Sequence of protein 1:
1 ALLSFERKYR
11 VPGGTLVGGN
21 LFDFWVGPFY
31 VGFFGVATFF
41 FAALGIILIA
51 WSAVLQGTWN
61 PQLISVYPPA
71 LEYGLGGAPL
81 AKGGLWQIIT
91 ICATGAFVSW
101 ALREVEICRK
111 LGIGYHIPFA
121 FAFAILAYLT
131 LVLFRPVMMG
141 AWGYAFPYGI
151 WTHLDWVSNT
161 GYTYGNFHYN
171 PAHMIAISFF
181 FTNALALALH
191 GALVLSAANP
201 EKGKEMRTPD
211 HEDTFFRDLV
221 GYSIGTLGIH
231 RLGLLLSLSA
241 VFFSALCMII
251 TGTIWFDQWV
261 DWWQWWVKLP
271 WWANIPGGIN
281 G

Sequence of protein 2:
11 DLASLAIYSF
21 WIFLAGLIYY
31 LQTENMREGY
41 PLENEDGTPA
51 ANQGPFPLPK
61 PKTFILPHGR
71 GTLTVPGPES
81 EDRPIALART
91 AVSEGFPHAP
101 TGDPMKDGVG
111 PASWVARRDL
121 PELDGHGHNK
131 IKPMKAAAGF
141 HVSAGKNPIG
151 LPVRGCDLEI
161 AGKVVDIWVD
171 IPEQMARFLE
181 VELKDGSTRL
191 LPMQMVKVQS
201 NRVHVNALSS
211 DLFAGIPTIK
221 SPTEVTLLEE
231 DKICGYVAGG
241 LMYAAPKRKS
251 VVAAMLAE

This data describes a binding interaction between two proteins.

Residue-level contacts at the interface:
Residue M206 in protein 1 contacts residue I65 in protein 2 (closest heavy-atom distance 2.9 Å).
Residue L2 in protein 1 interacts with residue L42 in protein 2 (closest heavy-atom distance 3.2 Å).
Residue D210 in protein 1 contacts residue P172 in protein 2 (closest heavy-atom distance 3.2 Å).
Residue R7 in protein 1 contacts residue I85 in protein 2 (closest heavy-atom distance 3.4 Å).
Residue R10 in protein 1 interacts with residue P97 in protein 2 (closest heavy-atom distance 3.2 Å).
Residue S4 in protein 1 is in contact with residue E79 in protein 2 (closest heavy-atom distance 3.9 Å).
Residue G112 in protein 1 interacts with residue A238 in protein 2 (closest heavy-atom distance 3.6 Å).
Residue V11 in protein 1 contacts residue Y243 in protein 2 (closest heavy-atom distance 3.5 Å).
Residue Y9 in protein 1 is in contact with residue G110 in protein 2 (closest heavy-atom distance 3.8 Å).
Residue D23 in protein 1 interacts with residue P97 in protein 2 (closest heavy-atom distance 3.2 Å).
Residue K8 in protein 1 interacts with residue G110 in protein 2 (closest heavy-atom distance 2.8 Å).
Residue F24 in protein 1 is in contact with residue G95 in protein 2 (closest heavy-atom distance 3.2 Å).
Residue K8 in protein 1 contacts residue R83 in protein 2 (closest heavy-atom distance 3.6 Å).
Residue A1 in protein 1 interacts with residue A50 in protein 2 (closest heavy-atom distance 3.6 Å).
Residue G14 in protein 1 interacts with residue M242 in protein 2 (closest heavy-atom distance 3.7 Å).
Residue S4 in protein 1 interacts with residue E43 in protein 2 (closest heavy-atom distance 3.5 Å).
Residue P12 in protein 1 contacts residue H98 in protein 2 (closest heavy-atom distance 3.4 Å).
Residue Y9 in protein 1 interacts with residue S113 in protein 2 (closest heavy-atom distance 3.5 Å).
Residue D210 in protein 1 is in contact with residue G125 in protein 2 (closest heavy-atom distance 3.2 Å).
Residue P209 in protein 1 is in contact with residue E173 in protein 2 (closest heavy-atom distance 3.9 Å).
Residue R7 in protein 1 interacts with residue L87 in protein 2 (closest heavy-atom distance 3.0 Å).
Residue K8 in protein 1 interacts with residue S113 in protein 2 (closest heavy-atom distance 3.3 Å).
Residue P12 in protein 1 is in contact with residue P97 in protein 2 (closest heavy-atom distance 3.9 Å).
Residue R7 in protein 1 is in contact with residue E45 in protein 2 (closest heavy-atom distance 3.5 Å).
Residue E205 in protein 1 interacts with residue P67 in protein 2 (closest heavy-atom distance 3.9 Å).
Residue A198 in protein 1 is in contact with residue F64 in protein 2 (closest heavy-atom distance 3.3 Å).
Residue L2 in protein 1 contacts residue E43 in protein 2 (closest heavy-atom distance 2.9 Å).
Residue V11 in protein 1 contacts residue G110 in protein 2 (closest heavy-atom distance 3.5 Å).
Residue W25 in protein 1 contacts residue G95 in protein 2 (closest heavy-atom distance 3.0 Å).
Residue D213 in protein 1 contacts residue P172 in protein 2 (closest heavy-atom distance 3.8 Å).
Residue R109 in protein 1 is in contact with residue M242 in protein 2 (closest heavy-atom distance 3.5 Å).
Residue P12 in protein 1 contacts residue A99 in protein 2 (closest heavy-atom distance 3.7 Å).
Residue M206 in protein 1 interacts with residue P67 in protein 2 (closest heavy-atom distance 3.6 Å).
Residue T208 in protein 1 interacts with residue G125 in protein 2 (closest heavy-atom distance 3.8 Å).
Residue P12 in protein 1 contacts residue M242 in protein 2 (closest heavy-atom distance 3.9 Å).
Residue L3 in protein 1 interacts with residue Y40 in protein 2 (closest heavy-atom distance 3.9 Å).
Residue E205 in protein 1 contacts residue I65 in protein 2 (closest heavy-atom distance 3.3 Å).
Residue V11 in protein 1 contacts residue P111 in protein 2 (closest heavy-atom distance 3.6 Å).
Residue T226 in protein 1 contacts residue E173 in protein 2 (closest heavy-atom distance 3.3 Å).
Residue K8 in protein 1 interacts with residue E81 in protein 2 (closest heavy-atom distance 3.3 Å).
Residue A1 in protein 1 interacts with residue E43 in protein 2 (closest heavy-atom distance 3.6 Å).
Residue F24 in protein 1 contacts residue F96 in protein 2 (closest heavy-atom distance 3.9 Å).
Residue S4 in protein 1 contacts residue G39 in protein 2 (closest heavy-atom distance 2.8 Å).
Residue G13 in protein 1 contacts residue M242 in protein 2 (closest heavy-atom distance 3.6 Å).
Residue L3 in protein 1 contacts residue G39 in protein 2 (closest heavy-atom distance 3.3 Å).
Residue K8 in protein 1 is in contact with residue L87 in protein 2 (closest heavy-atom distance 3.6 Å).
Residue V11 in protein 1 contacts residue H98 in protein 2 (closest heavy-atom distance 3.5 Å).
Residue K8 in protein 1 interacts with residue I85 in protein 2 (closest heavy-atom distance 3.9 Å).
Residue L2 in protein 1 contacts residue E45 in protein 2 (closest heavy-atom distance 3.8 Å).
Residue K110 in protein 1 is in contact with residue P111 in protein 2 (closest heavy-atom distance 3.4 Å).
Residue R10 in protein 1 interacts with residue H98 in protein 2 (closest heavy-atom distance 3.0 Å).
Residue A1 in protein 1 is in contact with residue L42 in protein 2 (closest heavy-atom distance 3.6 Å).
Residue F5 in protein 1 contacts residue G39 in protein 2 (closest heavy-atom distance 3.5 Å).
Residue K110 in protein 1 interacts with residue M242 in protein 2 (closest heavy-atom distance 3.7 Å).
Residue K204 in protein 1 contacts residue I65 in protein 2 (closest heavy-atom distance 3.8 Å).
Residue N199 in protein 1 interacts with residue K62 in protein 2 (closest heavy-atom distance 3.2 Å).
Residue K8 in protein 1 interacts with residue W114 in protein 2 (closest heavy-atom distance 3.6 Å).
Residue G203 in protein 1 interacts with residue I65 in protein 2 (closest heavy-atom distance 3.2 Å).
Residue R7 in protein 1 is in contact with residue H98 in protein 2 (closest heavy-atom distance 3.1 Å).
Residue M206 in protein 1 contacts residue F64 in protein 2 (closest heavy-atom distance 3.9 Å).